Sequence of chain B:
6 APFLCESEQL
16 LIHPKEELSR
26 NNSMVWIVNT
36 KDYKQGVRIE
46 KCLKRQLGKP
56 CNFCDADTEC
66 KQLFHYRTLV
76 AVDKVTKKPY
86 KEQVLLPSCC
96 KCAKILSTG

The following describes two proteins that form a bound complex.

Residue-level contacts at the interface:
Residue A61 in chain B contacts residue F58 in chain A (closest heavy-atom distance 3.1 Å).
Residue P7 in chain B interacts with residue K66 in chain A (closest heavy-atom distance 4.1 Å).
Residue C59 in chain B is in contact with residue A61 in chain A (closest heavy-atom distance 4.0 Å).
Residue T73 in chain B is in contact with residue K39 in chain A (closest heavy-atom distance 4.4 Å).
Residue L74 in chain B contacts residue R72 in chain A (closest heavy-atom distance 3.2 Å).
Residue C59 in chain B contacts residue D60 in chain A (closest heavy-atom distance 3.8 Å).
Residue K96 in chain B interacts with residue F8 in chain A (closest heavy-atom distance 3.2 Å).
Residue C97 in chain B is in contact with residue F8 in chain A (closest heavy-atom distance 3.7 Å).
Residue L74 in chain B contacts residue K39 in chain A (closest heavy-atom distance 2.8 Å).
Residue A98 in chain B is in contact with residue F8 in chain A (closest heavy-atom distance 3.5 Å).
Residue V75 in chain B interacts with residue Y38 in chain A (closest heavy-atom distance 4.2 Å).
Residue L9 in chain B is in contact with residue C97 in chain A (closest heavy-atom distance 3.2 Å).
Residue K99 in chain B interacts with residue F8 in chain A (closest heavy-atom distance 4.4 Å).
Residue V75 in chain B interacts with residue K39 in chain A (closest heavy-atom distance 3.4 Å).
Residue Y71 in chain B interacts with residue R43 in chain A (closest heavy-atom distance 3.3 Å).
Residue F69 in chain B is in contact with residue R43 in chain A (closest heavy-atom distance 3.1 Å).
Residue T73 in chain B interacts with residue Q40 in chain A (closest heavy-atom distance 3.7 Å).
Residue K99 in chain B contacts residue P7 in chain A (closest heavy-atom distance 2.4 Å).
Residue A6 in chain B is in contact with residue D62 in chain A (closest heavy-atom distance 3.3 Å).
Residue K96 in chain B contacts residue K96 in chain A (closest heavy-atom distance 3.6 Å).
Residue A6 in chain B interacts with residue K66 in chain A (closest heavy-atom distance 3.8 Å).
Residue L74 in chain B is in contact with residue G41 in chain A (closest heavy-atom distance 4.4 Å).
Residue C94 in chain B is in contact with residue S93 in chain A (closest heavy-atom distance 3.5 Å).
Residue P7 in chain B is in contact with residue C97 in chain A (closest heavy-atom distance 4.4 Å).
Residue T73 in chain B interacts with residue Y38 in chain A (closest heavy-atom distance 3.6 Å).
Residue P7 in chain B interacts with residue T63 in chain A (closest heavy-atom distance 3.3 Å).
Residue A76 in chain B is in contact with residue Y38 in chain A (closest heavy-atom distance 3.3 Å).
Residue L74 in chain B is in contact with residue Q40 in chain A (closest heavy-atom distance 4.3 Å).
Residue F8 in chain B interacts with residue K96 in chain A (closest heavy-atom distance 3.1 Å).
Residue Y71 in chain B is in contact with residue L16 in chain A (closest heavy-atom distance 3.2 Å).
Residue F8 in chain B is in contact with residue T63 in chain A (closest heavy-atom distance 4.3 Å).
Residue T73 in chain B contacts residue G41 in chain A (closest heavy-atom distance 2.7 Å).
Residue C97 in chain B contacts residue L9 in chain A (closest heavy-atom distance 3.3 Å).
Residue A76 in chain B interacts with residue K39 in chain A (closest heavy-atom distance 4.1 Å).
Residue V77 in chain B interacts with residue Y38 in chain A (closest heavy-atom distance 4.1 Å).
Residue H70 in chain B is in contact with residue C94 in chain A (closest heavy-atom distance 4.0 Å).
Residue V77 in chain B interacts with residue D37 in chain A (closest heavy-atom distance 3.2 Å).
Residue F58 in chain B interacts with residue A61 in chain A (closest heavy-atom distance 3.5 Å).
Residue A98 in chain B is in contact with residue P7 in chain A (closest heavy-atom distance 3.1 Å).
Residue S93 in chain B is in contact with residue H70 in chain A (closest heavy-atom distance 4.3 Å).
Residue F8 in chain B contacts residue K66 in chain A (closest heavy-atom distance 3.2 Å).
Residue A76 in chain B is in contact with residue D37 in chain A (closest heavy-atom distance 3.6 Å).
Residue E45 in chain B is in contact with residue L68 in chain A (closest heavy-atom distance 3.7 Å).
Residue R72 in chain B contacts residue G41 in chain A (closest heavy-atom distance 3.4 Å).
Residue L68 in chain B interacts with residue C94 in chain A (closest heavy-atom distance 3.6 Å).
Residue P7 in chain B contacts residue D62 in chain A (closest heavy-atom distance 4.4 Å).
Residue R72 in chain B contacts residue R43 in chain A (closest heavy-atom distance 4.2 Å).
Residue R72 in chain B contacts residue V42 in chain A (closest heavy-atom distance 3.6 Å).
Residue H70 in chain B is in contact with residue R43 in chain A (closest heavy-atom distance 3.1 Å).
Residue F8 in chain B interacts with residue C97 in chain A (closest heavy-atom distance 3.1 Å).
Residue H70 in chain B interacts with residue E45 in chain A (closest heavy-atom distance 4.0 Å).
Residue V77 in chain B contacts residue K39 in chain A (closest heavy-atom distance 3.5 Å).
Residue F58 in chain B interacts with residue D62 in chain A (closest heavy-atom distance 3.8 Å).
Residue C95 in chain B is in contact with residue K96 in chain A (closest heavy-atom distance 4.4 Å).
Residue R72 in chain B contacts residue R72 in chain A (closest heavy-atom distance 3.0 Å).
Residue S93 in chain B is in contact with residue S93 in chain A (closest heavy-atom distance 4.4 Å).
Residue G41 in chain B is in contact with residue T73 in chain A (closest heavy-atom distance 4.4 Å).
Residue K96 in chain B is in contact with residue C95 in chain A (closest heavy-atom distance 3.2 Å).
Residue C59 in chain B interacts with residue C59 in chain A (closest heavy-atom distance 2.0 Å).
Residue C94 in chain B interacts with residue C94 in chain A (closest heavy-atom distance 2.0 Å).

Sequence of chain A:
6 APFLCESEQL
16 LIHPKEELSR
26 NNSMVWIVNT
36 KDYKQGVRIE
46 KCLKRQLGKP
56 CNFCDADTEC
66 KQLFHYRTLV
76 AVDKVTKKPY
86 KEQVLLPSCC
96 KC